These two protein chains interact to form a complex.

Sequence of chain A:
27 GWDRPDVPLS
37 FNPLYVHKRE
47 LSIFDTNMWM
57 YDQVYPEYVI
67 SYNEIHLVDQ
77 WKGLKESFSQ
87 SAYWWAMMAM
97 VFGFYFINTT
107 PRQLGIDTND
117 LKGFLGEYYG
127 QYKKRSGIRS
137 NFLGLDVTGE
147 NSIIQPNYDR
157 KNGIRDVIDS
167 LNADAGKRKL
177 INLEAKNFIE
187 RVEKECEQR

Sequence of chain B:
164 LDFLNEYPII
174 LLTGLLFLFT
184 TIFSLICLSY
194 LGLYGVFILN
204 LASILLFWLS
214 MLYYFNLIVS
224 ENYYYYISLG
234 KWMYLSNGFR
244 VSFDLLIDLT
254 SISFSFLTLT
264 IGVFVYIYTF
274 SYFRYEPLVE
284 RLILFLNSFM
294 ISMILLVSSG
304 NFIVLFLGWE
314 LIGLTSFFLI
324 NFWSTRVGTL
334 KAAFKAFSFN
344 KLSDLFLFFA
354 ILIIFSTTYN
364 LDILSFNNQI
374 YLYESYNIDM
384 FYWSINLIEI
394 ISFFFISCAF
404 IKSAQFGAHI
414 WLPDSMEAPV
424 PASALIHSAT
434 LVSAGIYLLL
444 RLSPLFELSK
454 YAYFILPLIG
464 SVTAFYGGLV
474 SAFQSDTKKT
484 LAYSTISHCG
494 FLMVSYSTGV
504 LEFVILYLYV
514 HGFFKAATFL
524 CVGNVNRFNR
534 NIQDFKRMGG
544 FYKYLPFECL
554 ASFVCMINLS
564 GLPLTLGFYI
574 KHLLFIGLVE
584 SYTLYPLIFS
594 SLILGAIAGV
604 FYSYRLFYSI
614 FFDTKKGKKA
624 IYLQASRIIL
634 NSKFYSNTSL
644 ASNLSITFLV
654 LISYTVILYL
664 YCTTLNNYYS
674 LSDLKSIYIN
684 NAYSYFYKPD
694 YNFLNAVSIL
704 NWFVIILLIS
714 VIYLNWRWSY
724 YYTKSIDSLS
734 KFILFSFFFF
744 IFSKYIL

Residue-level contacts at the interface:
Residue L581 in chain B interacts with residue R108 in chain A (closest heavy-atom distance 3.1 Å).
Residue S378 in chain B interacts with residue R156 in chain A (closest heavy-atom distance 3.5 Å).
Residue N380 in chain B interacts with residue I149 in chain A (closest heavy-atom distance 3.2 Å).
Residue E377 in chain B contacts residue R156 in chain A (closest heavy-atom distance 3.1 Å).
Residue N380 in chain B contacts residue N153 in chain A (closest heavy-atom distance 3.1 Å).
Residue L375 in chain B is in contact with residue Q127 in chain A (closest heavy-atom distance 3.7 Å).
Residue F592 in chain B interacts with residue Y101 in chain A (closest heavy-atom distance 3.2 Å).
Residue S378 in chain B contacts residue N153 in chain A (closest heavy-atom distance 2.7 Å).
Residue D382 in chain B contacts residue I149 in chain A (closest heavy-atom distance 3.5 Å).
Residue P589 in chain B is in contact with residue F98 in chain A (closest heavy-atom distance 3.4 Å).
Residue Y379 in chain B interacts with residue R156 in chain A (closest heavy-atom distance 3.0 Å).
Residue N380 in chain B contacts residue R156 in chain A (closest heavy-atom distance 2.8 Å).
Residue S593 in chain B contacts residue M94 in chain A (closest heavy-atom distance 3.3 Å).
Residue V330 in chain B contacts residue Y61 in chain A (closest heavy-atom distance 3.5 Å).
Residue K334 in chain B interacts with residue Y64 in chain A (closest heavy-atom distance 2.8 Å).
Residue I702 in chain B interacts with residue Y101 in chain A (closest heavy-atom distance 3.4 Å).
Residue K453 in chain B contacts residue G159 in chain A (closest heavy-atom distance 3.5 Å).
Residue N684 in chain B is in contact with residue L110 in chain A (closest heavy-atom distance 3.4 Å).
Residue Y379 in chain B interacts with residue Q151 in chain A (closest heavy-atom distance 3.3 Å).
Residue S378 in chain B is in contact with residue P152 in chain A (closest heavy-atom distance 3.5 Å).
Residue N684 in chain B interacts with residue G111 in chain A (closest heavy-atom distance 2.7 Å).
Residue E583 in chain B is in contact with residue L110 in chain A (closest heavy-atom distance 3.8 Å).
Residue F696 in chain B is in contact with residue R108 in chain A (closest heavy-atom distance 3.5 Å).
Residue E377 in chain B is in contact with residue I160 in chain A (closest heavy-atom distance 3.5 Å).
Residue E583 in chain B is in contact with residue P107 in chain A (closest heavy-atom distance 3.5 Å).
Residue G331 in chain B is in contact with residue E63 in chain A (closest heavy-atom distance 3.6 Å).
Residue L472 in chain B contacts residue W90 in chain A (closest heavy-atom distance 3.5 Å).
Residue Y379 in chain B is in contact with residue I150 in chain A (closest heavy-atom distance 3.7 Å).
Residue L597 in chain B interacts with residue M94 in chain A (closest heavy-atom distance 3.6 Å).
Residue K334 in chain B is in contact with residue E63 in chain A (closest heavy-atom distance 2.9 Å).
Residue K334 in chain B contacts residue S67 in chain A (closest heavy-atom distance 2.7 Å).
Residue S378 in chain B interacts with residue Y128 in chain A (closest heavy-atom distance 3.6 Å).
Residue I381 in chain B is in contact with residue I149 in chain A (closest heavy-atom distance 3.5 Å).
Residue S593 in chain B interacts with residue F98 in chain A (closest heavy-atom distance 3.2 Å).
Residue N380 in chain B interacts with residue Q151 in chain A (closest heavy-atom distance 2.9 Å).
Residue K453 in chain B is in contact with residue D162 in chain A (closest heavy-atom distance 3.4 Å).
Residue Y688 in chain B is in contact with residue Q109 in chain A (closest heavy-atom distance 2.9 Å).
Residue Y681 in chain B contacts residue F120 in chain A (closest heavy-atom distance 3.5 Å).
Residue K453 in chain B is in contact with residue I160 in chain A (closest heavy-atom distance 3.6 Å).
Residue Y374 in chain B is in contact with residue Q127 in chain A (closest heavy-atom distance 3.8 Å).
Residue E583 in chain B is in contact with residue R108 in chain A (closest heavy-atom distance 3.2 Å).
Residue E377 in chain B interacts with residue Y124 in chain A (closest heavy-atom distance 3.2 Å).
Residue S378 in chain B interacts with residue Y154 in chain A (closest heavy-atom distance 3.2 Å).
Residue I579 in chain B contacts residue R108 in chain A (closest heavy-atom distance 2.4 Å).
Residue E377 in chain B interacts with residue Y128 in chain A (closest heavy-atom distance 3.2 Å).
Residue I682 in chain B contacts residue I112 in chain A (closest heavy-atom distance 3.4 Å).
Residue S452 in chain B contacts residue I160 in chain A (closest heavy-atom distance 3.5 Å).
Residue I596 in chain B is in contact with residue Y101 in chain A (closest heavy-atom distance 3.4 Å).
Residue N683 in chain B interacts with residue G111 in chain A (closest heavy-atom distance 3.2 Å).
Residue N684 in chain B interacts with residue Q109 in chain A (closest heavy-atom distance 2.8 Å).
Residue N389 in chain B is in contact with residue R156 in chain A (closest heavy-atom distance 3.0 Å).
Residue I682 in chain B is in contact with residue D113 in chain A (closest heavy-atom distance 3.3 Å).
Residue T360 in chain B is in contact with residue I150 in chain A (closest heavy-atom distance 3.4 Å).
Residue Y379 in chain B interacts with residue P152 in chain A (closest heavy-atom distance 3.5 Å).
Residue Y688 in chain B is in contact with residue R108 in chain A (closest heavy-atom distance 3.4 Å).
Residue N380 in chain B is in contact with residue I150 in chain A (closest heavy-atom distance 3.1 Å).
Residue L581 in chain B interacts with residue L110 in chain A (closest heavy-atom distance 3.3 Å).
Residue S594 in chain B is in contact with residue M94 in chain A (closest heavy-atom distance 3.7 Å).
Residue N683 in chain B is in contact with residue I112 in chain A (closest heavy-atom distance 3.7 Å).
Residue K334 in chain B is in contact with residue M56 in chain A (closest heavy-atom distance 3.6 Å).